The following describes two proteins that form a bound complex.

Sequence of chain B:
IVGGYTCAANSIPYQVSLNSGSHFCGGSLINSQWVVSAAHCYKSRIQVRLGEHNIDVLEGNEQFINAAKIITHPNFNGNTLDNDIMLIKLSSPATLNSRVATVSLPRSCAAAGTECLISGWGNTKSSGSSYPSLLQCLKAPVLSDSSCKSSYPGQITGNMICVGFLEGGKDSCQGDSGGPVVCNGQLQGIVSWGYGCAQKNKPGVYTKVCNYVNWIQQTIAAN

Sequence of chain A:
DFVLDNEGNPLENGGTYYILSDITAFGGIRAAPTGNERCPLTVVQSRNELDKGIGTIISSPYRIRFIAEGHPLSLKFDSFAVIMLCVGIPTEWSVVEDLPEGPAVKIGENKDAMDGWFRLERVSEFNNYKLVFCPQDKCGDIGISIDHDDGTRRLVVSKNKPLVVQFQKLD

Contacts between the two chains:
Residue V191 in chain B interacts with residue R63 in chain A (closest heavy-atom distance 4.2 Å).
Residue G196 in chain B contacts residue R63 in chain A (closest heavy-atom distance 2.8 Å).
Residue W193 in chain B is in contact with residue P61 in chain A (closest heavy-atom distance 3.2 Å).
Residue H40 in chain B interacts with residue I64 in chain A (closest heavy-atom distance 3.7 Å).
Residue S192 in chain B interacts with residue R63 in chain A (closest heavy-atom distance 3.0 Å).
Residue Q174 in chain B contacts residue I64 in chain A (closest heavy-atom distance 3.4 Å).
Residue Q174 in chain B is in contact with residue Y62 in chain A (closest heavy-atom distance 3.2 Å).
Residue G78 in chain B contacts residue P72 in chain A (closest heavy-atom distance 3.6 Å).
Residue H40 in chain B contacts residue R63 in chain A (closest heavy-atom distance 4.0 Å).
Residue F24 in chain B is in contact with residue F2 in chain A (closest heavy-atom distance 3.8 Å).
Residue F24 in chain B is in contact with residue F66 in chain A (closest heavy-atom distance 4.0 Å).
Residue S20 in chain B contacts residue F2 in chain A (closest heavy-atom distance 4.4 Å).
Residue K43 in chain B is in contact with residue D1 in chain A (closest heavy-atom distance 3.4 Å).
Residue D84 in chain B contacts residue Y62 in chain A (closest heavy-atom distance 3.6 Å).
Residue G204 in chain B interacts with residue R63 in chain A (closest heavy-atom distance 3.2 Å).
Residue S22 in chain B contacts residue R65 in chain A (closest heavy-atom distance 4.3 Å).
Residue S177 in chain B interacts with residue Y62 in chain A (closest heavy-atom distance 4.1 Å).
Residue Q174 in chain B contacts residue R63 in chain A (closest heavy-atom distance 3.4 Å).
Residue Y206 in chain B is in contact with residue R63 in chain A (closest heavy-atom distance 4.3 Å).
Residue N79 in chain B interacts with residue W117 in chain A (closest heavy-atom distance 3.7 Å).
Residue C41 in chain B is in contact with residue I64 in chain A (closest heavy-atom distance 4.2 Å).
Residue S177 in chain B interacts with residue R63 in chain A (closest heavy-atom distance 2.8 Å).
Residue D171 in chain B interacts with residue R63 in chain A (closest heavy-atom distance 2.7 Å).
Residue F76 in chain B contacts residue Y62 in chain A (closest heavy-atom distance 3.4 Å).
Residue Y195 in chain B contacts residue P61 in chain A (closest heavy-atom distance 4.3 Å).
Residue H23 in chain B contacts residue F66 in chain A (closest heavy-atom distance 4.0 Å).
Residue F24 in chain B contacts residue I64 in chain A (closest heavy-atom distance 3.8 Å).
Residue Q174 in chain B is in contact with residue S60 in chain A (closest heavy-atom distance 3.5 Å).
Residue F24 in chain B contacts residue R65 in chain A (closest heavy-atom distance 3.3 Å).
Residue G175 in chain B contacts residue R65 in chain A (closest heavy-atom distance 3.6 Å).
Residue G175 in chain B interacts with residue I64 in chain A (closest heavy-atom distance 3.7 Å).
Residue D176 in chain B is in contact with residue R63 in chain A (closest heavy-atom distance 3.4 Å).
Residue N79 in chain B is in contact with residue R119 in chain A (closest heavy-atom distance 3.2 Å).
Residue Q174 in chain B interacts with residue P61 in chain A (closest heavy-atom distance 4.3 Å).
Residue H40 in chain B interacts with residue Y62 in chain A (closest heavy-atom distance 3.3 Å).
Residue S177 in chain B contacts residue I64 in chain A (closest heavy-atom distance 3.1 Å).
Residue C197 in chain B is in contact with residue R63 in chain A (closest heavy-atom distance 4.0 Å).
Residue Y195 in chain B contacts residue W117 in chain A (closest heavy-atom distance 4.0 Å).
Residue H40 in chain B interacts with residue H71 in chain A (closest heavy-atom distance 3.1 Å).
Residue Q174 in chain B contacts residue N13 in chain A (closest heavy-atom distance 3.3 Å).
Residue S172 in chain B is in contact with residue R63 in chain A (closest heavy-atom distance 3.1 Å).
Residue H23 in chain B contacts residue R65 in chain A (closest heavy-atom distance 3.1 Å).
Residue N77 in chain B is in contact with residue Y62 in chain A (closest heavy-atom distance 4.0 Å).
Residue G194 in chain B contacts residue R63 in chain A (closest heavy-atom distance 3.7 Å).
Residue L81 in chain B contacts residue P72 in chain A (closest heavy-atom distance 3.8 Å).
Residue G175 in chain B is in contact with residue R63 in chain A (closest heavy-atom distance 2.6 Å).
Residue K43 in chain B is in contact with residue F2 in chain A (closest heavy-atom distance 3.7 Å).
Residue S22 in chain B is in contact with residue F66 in chain A (closest heavy-atom distance 3.8 Å).
Residue C25 in chain B contacts residue I64 in chain A (closest heavy-atom distance 3.8 Å).
Residue N79 in chain B contacts residue P72 in chain A (closest heavy-atom distance 3.3 Å).
Residue W193 in chain B contacts residue Y62 in chain A (closest heavy-atom distance 4.0 Å).
Residue Y131 in chain B interacts with residue R65 in chain A (closest heavy-atom distance 3.7 Å).
Residue W193 in chain B contacts residue R63 in chain A (closest heavy-atom distance 3.5 Å).
Residue G194 in chain B is in contact with residue P61 in chain A (closest heavy-atom distance 3.1 Å).
Residue L81 in chain B is in contact with residue Y62 in chain A (closest heavy-atom distance 3.3 Å).
Residue S192 in chain B is in contact with residue Y62 in chain A (closest heavy-atom distance 3.4 Å).
Residue C173 in chain B contacts residue R63 in chain A (closest heavy-atom distance 3.3 Å).
Residue N79 in chain B is in contact with residue G70 in chain A (closest heavy-atom distance 4.5 Å).
Residue G78 in chain B is in contact with residue Y62 in chain A (closest heavy-atom distance 3.0 Å).
Residue S192 in chain B interacts with residue P61 in chain A (closest heavy-atom distance 4.3 Å).